The following describes two proteins that form a bound complex.

Sequence of the second protein:
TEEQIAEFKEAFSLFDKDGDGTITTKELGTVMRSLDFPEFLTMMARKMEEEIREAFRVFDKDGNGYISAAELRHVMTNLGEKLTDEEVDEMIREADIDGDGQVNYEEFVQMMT

Sequence of the first protein:
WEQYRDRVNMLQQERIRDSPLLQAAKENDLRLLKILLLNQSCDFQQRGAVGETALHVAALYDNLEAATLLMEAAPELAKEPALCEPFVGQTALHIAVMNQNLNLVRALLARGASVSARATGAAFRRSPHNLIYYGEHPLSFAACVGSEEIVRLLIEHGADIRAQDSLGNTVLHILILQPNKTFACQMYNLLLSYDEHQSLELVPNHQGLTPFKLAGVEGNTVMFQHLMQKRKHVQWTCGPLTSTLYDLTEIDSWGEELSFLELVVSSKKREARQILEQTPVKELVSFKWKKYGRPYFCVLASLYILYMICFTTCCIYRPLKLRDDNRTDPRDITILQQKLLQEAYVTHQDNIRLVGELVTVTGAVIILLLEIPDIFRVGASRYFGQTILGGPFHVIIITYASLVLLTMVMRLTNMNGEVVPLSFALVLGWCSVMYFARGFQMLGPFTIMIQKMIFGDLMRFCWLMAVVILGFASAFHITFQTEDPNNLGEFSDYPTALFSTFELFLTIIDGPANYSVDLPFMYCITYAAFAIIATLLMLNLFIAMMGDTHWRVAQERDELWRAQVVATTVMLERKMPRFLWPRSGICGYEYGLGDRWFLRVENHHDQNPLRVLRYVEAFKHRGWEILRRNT

Contacts between the two chains:
Residue R706 in the first protein is in contact with residue M146 in the second protein (closest heavy-atom distance 3.6 Å).
Residue I704 in the first protein interacts with residue L113 in the second protein (closest heavy-atom distance 4.4 Å).
Residue K209 in the first protein contacts residue E7 in the second protein (closest heavy-atom distance 3.0 Å).
Residue V648 in the first protein contacts residue L40 in the second protein (closest heavy-atom distance 4.0 Å).
Residue R643 in the first protein contacts residue D132 in the second protein (closest heavy-atom distance 3.3 Å).
Residue V644 in the first protein interacts with residue L40 in the second protein (closest heavy-atom distance 4.0 Å).
Residue T709 in the first protein contacts residue M146 in the second protein (closest heavy-atom distance 3.5 Å).
Residue W583 in the first protein contacts residue K116 in the second protein (closest heavy-atom distance 3.5 Å).
Residue F211 in the first protein interacts with residue I10 in the second protein (closest heavy-atom distance 4.5 Å).
Residue Y647 in the first protein contacts residue F20 in the second protein (closest heavy-atom distance 3.7 Å).
Residue V254 in the first protein is in contact with residue N98 in the second protein (closest heavy-atom distance 4.0 Å).
Residue W702 in the first protein contacts residue A129 in the second protein (closest heavy-atom distance 4.2 Å).
Residue L705 in the first protein contacts residue M146 in the second protein (closest heavy-atom distance 3.7 Å).
Residue N640 in the first protein contacts residue G133 in the second protein (closest heavy-atom distance 2.6 Å).
Residue N208 in the first protein is in contact with residue D96 in the second protein (closest heavy-atom distance 2.6 Å).
Residue N640 in the first protein is in contact with residue D134 in the second protein (closest heavy-atom distance 4.5 Å).
Residue R643 in the first protein interacts with residue D134 in the second protein (closest heavy-atom distance 3.7 Å).
Residue N708 in the first protein is in contact with residue L113 in the second protein (closest heavy-atom distance 3.8 Å).
Residue R302 in the first protein is in contact with residue K95 in the second protein (closest heavy-atom distance 4.5 Å).
Residue V266 in the first protein interacts with residue D23 in the second protein (closest heavy-atom distance 3.6 Å).
Residue Q214 in the first protein contacts residue F66 in the second protein (closest heavy-atom distance 3.8 Å).
Residue Y647 in the first protein is in contact with residue E12 in the second protein (closest heavy-atom distance 4.3 Å).
Residue Y647 in the first protein contacts residue M73 in the second protein (closest heavy-atom distance 4.2 Å).
Residue V254 in the first protein is in contact with residue D96 in the second protein (closest heavy-atom distance 4.5 Å).
Residue T210 in the first protein contacts residue E7 in the second protein (closest heavy-atom distance 3.4 Å).
Residue F211 in the first protein contacts residue E7 in the second protein (closest heavy-atom distance 4.0 Å).
Residue L642 in the first protein is in contact with residue I131 in the second protein (closest heavy-atom distance 4.4 Å).
Residue R584 in the first protein contacts residue T111 in the second protein (closest heavy-atom distance 3.8 Å).
Residue V644 in the first protein interacts with residue L19 in the second protein (closest heavy-atom distance 4.4 Å).
Residue H699 in the first protein interacts with residue E128 in the second protein (closest heavy-atom distance 3.0 Å).
Residue N640 in the first protein is in contact with residue D132 in the second protein (closest heavy-atom distance 3.3 Å).
Residue W583 in the first protein contacts residue E115 in the second protein (closest heavy-atom distance 4.2 Å).
Residue V648 in the first protein is in contact with residue M37 in the second protein (closest heavy-atom distance 4.2 Å).
Residue V644 in the first protein is in contact with residue V36 in the second protein (closest heavy-atom distance 3.7 Å).
Residue V648 in the first protein interacts with residue V36 in the second protein (closest heavy-atom distance 3.7 Å).
Residue W702 in the first protein is in contact with residue M145 in the second protein (closest heavy-atom distance 3.6 Å).
Residue E303 in the first protein interacts with residue K95 in the second protein (closest heavy-atom distance 2.7 Å).
Residue F651 in the first protein interacts with residue M72 in the second protein (closest heavy-atom distance 3.7 Å).
Residue L645 in the first protein contacts residue L40 in the second protein (closest heavy-atom distance 3.8 Å).
Residue I704 in the first protein contacts residue E115 in the second protein (closest heavy-atom distance 3.4 Å).
Residue A650 in the first protein is in contact with residue M73 in the second protein (closest heavy-atom distance 3.7 Å).
Residue W702 in the first protein contacts residue M125 in the second protein (closest heavy-atom distance 3.3 Å).
Residue H258 in the first protein contacts residue K14 in the second protein (closest heavy-atom distance 4.0 Å).
Residue N208 in the first protein is in contact with residue E7 in the second protein (closest heavy-atom distance 3.8 Å).
Residue Q306 in the first protein interacts with residue D96 in the second protein (closest heavy-atom distance 4.5 Å).
Residue R706 in the first protein contacts residue M145 in the second protein (closest heavy-atom distance 2.5 Å).
Residue F651 in the first protein contacts residue L33 in the second protein (closest heavy-atom distance 3.6 Å).
Residue W702 in the first protein interacts with residue E128 in the second protein (closest heavy-atom distance 2.5 Å).
Residue A650 in the first protein contacts residue M72 in the second protein (closest heavy-atom distance 3.5 Å).
Residue Q261 in the first protein contacts residue K14 in the second protein (closest heavy-atom distance 3.4 Å).
Residue L642 in the first protein contacts residue D132 in the second protein (closest heavy-atom distance 4.4 Å).
Residue L705 in the first protein contacts residue F93 in the second protein (closest heavy-atom distance 3.6 Å).
Residue V266 in the first protein interacts with residue K22 in the second protein (closest heavy-atom distance 4.3 Å).
Residue Y647 in the first protein is in contact with residue A16 in the second protein (closest heavy-atom distance 3.6 Å).
Residue R584 in the first protein interacts with residue G114 in the second protein (closest heavy-atom distance 4.2 Å).
Residue R643 in the first protein interacts with residue E15 in the second protein (closest heavy-atom distance 2.6 Å).
Residue A650 in the first protein contacts residue K76 in the second protein (closest heavy-atom distance 3.3 Å).
Residue Q587 in the first protein contacts residue R107 in the second protein (closest heavy-atom distance 3.4 Å).
Residue L705 in the first protein is in contact with residue F142 in the second protein (closest heavy-atom distance 4.1 Å).
Residue V648 in the first protein contacts residue F20 in the second protein (closest heavy-atom distance 3.9 Å).